This data describes a binding interaction between two proteins.

Residue-level contacts at the interface:
Residue D163 in chain B contacts residue R106 in chain A (closest heavy-atom distance 2.8 Å).
Residue D427 in chain B is in contact with residue Y147 in chain A (closest heavy-atom distance 2.7 Å).
Residue Q69 in chain B contacts residue R76 in chain A (closest heavy-atom distance 4.3 Å).
Residue L34 in chain B is in contact with residue G74 in chain A (closest heavy-atom distance 3.6 Å).
Residue Q27 in chain B contacts residue E46 in chain A (closest heavy-atom distance 3.1 Å).
Residue R937 in chain B is in contact with residue K127 in chain A (closest heavy-atom distance 3.6 Å).
Residue N110 in chain B contacts residue V111 in chain A (closest heavy-atom distance 3.8 Å).
Residue R222 in chain B is in contact with residue E113 in chain A (closest heavy-atom distance 3.2 Å).
Residue H65 in chain B interacts with residue G78 in chain A (closest heavy-atom distance 3.6 Å).
Residue M21 in chain B interacts with residue W64 in chain A (closest heavy-atom distance 3.2 Å).
Residue Q69 in chain B is in contact with residue G74 in chain A (closest heavy-atom distance 3.7 Å).
Residue F66 in chain B interacts with residue L75 in chain A (closest heavy-atom distance 4.1 Å).
Residue E162 in chain B interacts with residue R106 in chain A (closest heavy-atom distance 2.9 Å).
Residue R118 in chain B interacts with residue D77 in chain A (closest heavy-atom distance 2.7 Å).
Residue D427 in chain B is in contact with residue R166 in chain A (closest heavy-atom distance 4.3 Å).
Residue R159 in chain B is in contact with residue R110 in chain A (closest heavy-atom distance 3.5 Å).
Residue Q69 in chain B interacts with residue L75 in chain A (closest heavy-atom distance 3.2 Å).
Residue D427 in chain B is in contact with residue K159 in chain A (closest heavy-atom distance 2.7 Å).
Residue H111 in chain B interacts with residue I81 in chain A (closest heavy-atom distance 3.5 Å).
Residue R118 in chain B is in contact with residue D107 in chain A (closest heavy-atom distance 3.0 Å).
Residue D114 in chain B is in contact with residue R110 in chain A (closest heavy-atom distance 3.1 Å).
Residue K41 in chain B interacts with residue G74 in chain A (closest heavy-atom distance 4.2 Å).
Residue D427 in chain B is in contact with residue W163 in chain A (closest heavy-atom distance 3.6 Å).
Residue L158 in chain B interacts with residue R110 in chain A (closest heavy-atom distance 3.3 Å).
Residue F77 in chain B is in contact with residue K71 in chain A (closest heavy-atom distance 3.8 Å).
Residue F167 in chain B contacts residue P102 in chain A (closest heavy-atom distance 3.3 Å).
Residue M21 in chain B contacts residue Y79 in chain A (closest heavy-atom distance 3.8 Å).
Residue V17 in chain B interacts with residue L75 in chain A (closest heavy-atom distance 3.7 Å).
Residue R159 in chain B contacts residue R106 in chain A (closest heavy-atom distance 3.3 Å).
Residue H111 in chain B is in contact with residue V111 in chain A (closest heavy-atom distance 3.8 Å).
Residue R321 in chain B interacts with residue N143 in chain A (closest heavy-atom distance 3.5 Å).
Residue L31 in chain B is in contact with residue L43 in chain A (closest heavy-atom distance 4.2 Å).
Residue M21 in chain B contacts residue G78 in chain A (closest heavy-atom distance 3.4 Å).
Residue R30 in chain B interacts with residue V45 in chain A (closest heavy-atom distance 3.6 Å).
Residue E313 in chain B interacts with residue K167 in chain A (closest heavy-atom distance 2.5 Å).
Residue D431 in chain B interacts with residue K159 in chain A (closest heavy-atom distance 4.0 Å).
Residue D114 in chain B contacts residue V111 in chain A (closest heavy-atom distance 3.5 Å).
Residue H65 in chain B interacts with residue I81 in chain A (closest heavy-atom distance 3.7 Å).
Residue D427 in chain B contacts residue Q145 in chain A (closest heavy-atom distance 3.8 Å).
Residue R423 in chain B is in contact with residue P172 in chain A (closest heavy-atom distance 3.9 Å).
Residue F167 in chain B is in contact with residue N103 in chain A (closest heavy-atom distance 3.4 Å).
Residue F155 in chain B contacts residue R110 in chain A (closest heavy-atom distance 4.0 Å).
Residue H65 in chain B interacts with residue D77 in chain A (closest heavy-atom distance 3.8 Å).
Residue L34 in chain B contacts residue L43 in chain A (closest heavy-atom distance 4.2 Å).
Residue N110 in chain B interacts with residue E113 in chain A (closest heavy-atom distance 3.5 Å).
Residue N110 in chain B is in contact with residue R110 in chain A (closest heavy-atom distance 2.7 Å).
Residue Q324 in chain B contacts residue N143 in chain A (closest heavy-atom distance 4.3 Å).
Residue E162 in chain B interacts with residue R110 in chain A (closest heavy-atom distance 2.9 Å).
Residue D114 in chain B is in contact with residue D77 in chain A (closest heavy-atom distance 3.6 Å).
Residue M20 in chain B contacts residue Y79 in chain A (closest heavy-atom distance 3.5 Å).
Residue F167 in chain B contacts residue R106 in chain A (closest heavy-atom distance 3.9 Å).
Residue Q1085 in chain B is in contact with residue K130 in chain A (closest heavy-atom distance 3.3 Å).
Residue M20 in chain B interacts with residue G74 in chain A (closest heavy-atom distance 4.0 Å).
Residue R423 in chain B is in contact with residue N173 in chain A (closest heavy-atom distance 3.3 Å).
Residue R30 in chain B contacts residue E46 in chain A (closest heavy-atom distance 3.3 Å).
Residue M20 in chain B interacts with residue L75 in chain A (closest heavy-atom distance 3.7 Å).
Residue Q1085 in chain B contacts residue R95 in chain A (closest heavy-atom distance 3.6 Å).
Residue P23 in chain B contacts residue V47 in chain A (closest heavy-atom distance 4.0 Å).
Residue R30 in chain B is in contact with residue V47 in chain A (closest heavy-atom distance 4.3 Å).
Residue R159 in chain B is in contact with residue D107 in chain A (closest heavy-atom distance 2.6 Å).

Sequence of chain B:
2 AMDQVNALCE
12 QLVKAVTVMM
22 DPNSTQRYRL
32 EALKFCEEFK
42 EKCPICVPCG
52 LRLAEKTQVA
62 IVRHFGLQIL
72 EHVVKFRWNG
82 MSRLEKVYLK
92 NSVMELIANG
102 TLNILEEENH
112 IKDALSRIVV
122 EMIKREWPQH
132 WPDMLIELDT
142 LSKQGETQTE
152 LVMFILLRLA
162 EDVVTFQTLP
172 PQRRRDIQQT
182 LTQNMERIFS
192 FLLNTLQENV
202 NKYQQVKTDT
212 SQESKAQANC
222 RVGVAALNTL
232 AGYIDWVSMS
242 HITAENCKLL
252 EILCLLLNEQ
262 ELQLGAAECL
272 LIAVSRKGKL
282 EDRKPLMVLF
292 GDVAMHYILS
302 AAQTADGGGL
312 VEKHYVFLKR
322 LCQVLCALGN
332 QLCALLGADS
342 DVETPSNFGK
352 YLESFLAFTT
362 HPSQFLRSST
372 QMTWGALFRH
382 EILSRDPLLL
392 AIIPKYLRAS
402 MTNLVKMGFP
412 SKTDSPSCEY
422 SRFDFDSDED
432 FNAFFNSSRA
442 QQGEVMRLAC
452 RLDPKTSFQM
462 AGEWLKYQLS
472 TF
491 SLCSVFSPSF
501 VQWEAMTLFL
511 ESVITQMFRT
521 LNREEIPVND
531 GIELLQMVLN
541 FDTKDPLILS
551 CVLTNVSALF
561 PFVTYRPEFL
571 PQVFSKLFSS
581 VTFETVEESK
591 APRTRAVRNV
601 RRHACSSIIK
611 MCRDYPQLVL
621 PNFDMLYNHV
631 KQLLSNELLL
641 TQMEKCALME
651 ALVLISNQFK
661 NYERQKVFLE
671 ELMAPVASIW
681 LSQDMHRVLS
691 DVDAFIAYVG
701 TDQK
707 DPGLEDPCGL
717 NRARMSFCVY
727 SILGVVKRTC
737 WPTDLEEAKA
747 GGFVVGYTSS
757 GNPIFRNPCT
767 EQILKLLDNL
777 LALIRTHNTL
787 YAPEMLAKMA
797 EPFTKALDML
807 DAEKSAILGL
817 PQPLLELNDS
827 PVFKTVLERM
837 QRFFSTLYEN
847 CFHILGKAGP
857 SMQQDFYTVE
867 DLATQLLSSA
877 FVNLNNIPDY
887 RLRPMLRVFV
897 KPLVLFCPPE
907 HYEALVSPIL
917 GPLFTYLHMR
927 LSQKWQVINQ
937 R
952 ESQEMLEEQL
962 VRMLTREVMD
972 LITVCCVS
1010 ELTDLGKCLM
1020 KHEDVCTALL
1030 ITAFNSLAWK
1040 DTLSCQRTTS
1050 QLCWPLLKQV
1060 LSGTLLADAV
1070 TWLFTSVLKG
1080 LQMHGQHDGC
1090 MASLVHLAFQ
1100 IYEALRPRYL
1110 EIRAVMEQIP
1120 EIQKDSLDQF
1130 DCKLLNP

Sequence of chain A:
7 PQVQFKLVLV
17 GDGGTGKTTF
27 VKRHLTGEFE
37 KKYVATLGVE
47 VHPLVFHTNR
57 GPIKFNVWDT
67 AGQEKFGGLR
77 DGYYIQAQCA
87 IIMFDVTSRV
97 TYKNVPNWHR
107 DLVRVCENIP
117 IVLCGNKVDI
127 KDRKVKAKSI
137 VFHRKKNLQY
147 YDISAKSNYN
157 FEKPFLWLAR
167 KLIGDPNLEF